Residue-level contacts at the interface:
Residue N70 in the second protein contacts residue Q5 in the first protein (closest heavy-atom distance 4.4 Å).
Residue T80 in the second protein interacts with residue Y9 in the first protein (closest heavy-atom distance 3.8 Å).
Residue K45 in the second protein interacts with residue E2 in the first protein (closest heavy-atom distance 2.7 Å).
Residue T24 in the second protein is in contact with residue E2 in the first protein (closest heavy-atom distance 3.6 Å).
Residue Y9 in the second protein interacts with residue E2 in the first protein (closest heavy-atom distance 2.5 Å).
Residue L163 in the second protein is in contact with residue E2 in the first protein (closest heavy-atom distance 3.7 Å).
Residue V152 in the second protein contacts residue F7 in the first protein (closest heavy-atom distance 3.7 Å).
Residue V152 in the second protein interacts with residue Y3 in the first protein (closest heavy-atom distance 4.3 Å).
Residue R62 in the second protein is in contact with residue E1 in the first protein (closest heavy-atom distance 3.1 Å).
Residue Y159 in the second protein interacts with residue Y3 in the first protein (closest heavy-atom distance 3.4 Å).
Residue T73 in the second protein interacts with residue Q5 in the first protein (closest heavy-atom distance 4.2 Å).
Residue L156 in the second protein is in contact with residue Q5 in the first protein (closest heavy-atom distance 4.1 Å).
Residue W147 in the second protein interacts with residue Q5 in the first protein (closest heavy-atom distance 3.7 Å).
Residue N70 in the second protein is in contact with residue E2 in the first protein (closest heavy-atom distance 4.3 Å).
Residue R170 in the second protein interacts with residue E1 in the first protein (closest heavy-atom distance 3.0 Å).
Residue W147 in the second protein contacts residue T8 in the first protein (closest heavy-atom distance 2.9 Å).
Residue N77 in the second protein contacts residue T8 in the first protein (closest heavy-atom distance 3.3 Å).
Residue R97 in the second protein contacts residue Y3 in the first protein (closest heavy-atom distance 4.7 Å).
Residue N70 in the second protein is in contact with residue L4 in the first protein (closest heavy-atom distance 3.9 Å).
Residue I66 in the second protein is in contact with residue L4 in the first protein (closest heavy-atom distance 4.0 Å).
Residue V152 in the second protein contacts residue Q5 in the first protein (closest heavy-atom distance 3.8 Å).
Residue Q155 in the second protein is in contact with residue F7 in the first protein (closest heavy-atom distance 3.4 Å).
Residue A81 in the second protein interacts with residue Y9 in the first protein (closest heavy-atom distance 4.6 Å).
Residue T73 in the second protein interacts with residue A6 in the first protein (closest heavy-atom distance 4.5 Å).
Residue Y171 in the second protein interacts with residue E1 in the first protein (closest heavy-atom distance 2.6 Å).
Residue T143 in the second protein interacts with residue Y9 in the first protein (closest heavy-atom distance 2.8 Å).
Residue Y159 in the second protein interacts with residue E1 in the first protein (closest heavy-atom distance 2.6 Å).
Residue K146 in the second protein is in contact with residue Y9 in the first protein (closest heavy-atom distance 2.7 Å).
Residue Y59 in the second protein is in contact with residue E1 in the first protein (closest heavy-atom distance 3.3 Å).
Residue D116 in the second protein interacts with residue Y9 in the first protein (closest heavy-atom distance 2.4 Å).
Residue Y159 in the second protein contacts residue E2 in the first protein (closest heavy-atom distance 3.8 Å).
Residue I66 in the second protein is in contact with residue Y3 in the first protein (closest heavy-atom distance 4.0 Å).
Residue I95 in the second protein contacts residue Y9 in the first protein (closest heavy-atom distance 3.4 Å).
Residue R97 in the second protein interacts with residue Q5 in the first protein (closest heavy-atom distance 4.0 Å).
Residue E63 in the second protein interacts with residue E1 in the first protein (closest heavy-atom distance 3.5 Å).
Residue T73 in the second protein interacts with residue F7 in the first protein (closest heavy-atom distance 4.4 Å).
Residue T73 in the second protein contacts residue T8 in the first protein (closest heavy-atom distance 3.7 Å).
Residue I66 in the second protein interacts with residue E2 in the first protein (closest heavy-atom distance 3.8 Å).
Residue Y123 in the second protein contacts residue Y9 in the first protein (closest heavy-atom distance 3.5 Å).
Residue Y7 in the second protein contacts residue E1 in the first protein (closest heavy-atom distance 3.0 Å).
Residue M5 in the second protein is in contact with residue E1 in the first protein (closest heavy-atom distance 3.9 Å).
Residue Y84 in the second protein interacts with residue Y9 in the first protein (closest heavy-atom distance 3.1 Å).
Residue L163 in the second protein interacts with residue E1 in the first protein (closest heavy-atom distance 3.8 Å).
Residue Y99 in the second protein is in contact with residue E2 in the first protein (closest heavy-atom distance 2.7 Å).
Residue N77 in the second protein contacts residue Y9 in the first protein (closest heavy-atom distance 3.0 Å).
Residue S67 in the second protein interacts with residue E2 in the first protein (closest heavy-atom distance 3.8 Å).
Residue L156 in the second protein interacts with residue Y3 in the first protein (closest heavy-atom distance 2.8 Å).
Residue W147 in the second protein is in contact with residue Y9 in the first protein (closest heavy-atom distance 3.9 Å).
Residue Y99 in the second protein interacts with residue Y3 in the first protein (closest heavy-atom distance 3.5 Å).
Residue W147 in the second protein contacts residue F7 in the first protein (closest heavy-atom distance 3.9 Å).
Residue I142 in the second protein interacts with residue Y9 in the first protein (closest heavy-atom distance 4.6 Å).
Residue E76 in the second protein interacts with residue T8 in the first protein (closest heavy-atom distance 2.7 Å).
Residue Q155 in the second protein is in contact with residue Y3 in the first protein (closest heavy-atom distance 3.6 Å).
Residue Y7 in the second protein interacts with residue E2 in the first protein (closest heavy-atom distance 3.5 Å).
Residue E63 in the second protein is in contact with residue E2 in the first protein (closest heavy-atom distance 2.9 Å).
Residue T69 in the second protein contacts residue L4 in the first protein (closest heavy-atom distance 3.9 Å).
Residue A150 in the second protein is in contact with residue F7 in the first protein (closest heavy-atom distance 3.5 Å).
Residue T143 in the second protein is in contact with residue T8 in the first protein (closest heavy-atom distance 4.6 Å).
Residue S167 in the second protein is in contact with residue E1 in the first protein (closest heavy-atom distance 3.1 Å).
Residue K146 in the second protein interacts with residue T8 in the first protein (closest heavy-atom distance 3.8 Å).

This data describes a binding interaction between two proteins.

Sequence of the second protein:
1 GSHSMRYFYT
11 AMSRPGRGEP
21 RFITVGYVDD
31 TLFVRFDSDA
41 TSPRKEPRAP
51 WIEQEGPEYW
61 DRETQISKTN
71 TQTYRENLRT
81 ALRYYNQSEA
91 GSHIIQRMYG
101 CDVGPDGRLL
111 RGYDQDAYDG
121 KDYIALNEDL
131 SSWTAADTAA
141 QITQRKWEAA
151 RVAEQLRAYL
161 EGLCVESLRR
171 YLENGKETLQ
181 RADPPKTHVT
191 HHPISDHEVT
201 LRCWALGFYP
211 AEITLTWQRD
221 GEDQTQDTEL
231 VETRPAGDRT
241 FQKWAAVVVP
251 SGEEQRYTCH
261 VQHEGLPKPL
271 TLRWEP

Sequence of the first protein:
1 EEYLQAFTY